Sequence of protein 1:
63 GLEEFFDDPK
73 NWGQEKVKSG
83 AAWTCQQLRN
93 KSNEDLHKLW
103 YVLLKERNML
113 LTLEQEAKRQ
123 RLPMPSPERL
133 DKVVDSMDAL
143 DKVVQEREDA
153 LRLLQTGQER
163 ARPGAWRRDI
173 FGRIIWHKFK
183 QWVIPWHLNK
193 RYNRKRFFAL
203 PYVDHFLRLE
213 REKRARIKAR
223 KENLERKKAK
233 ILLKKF

Interface contacts:
Residue T186 in protein 2 is in contact with residue S94 in protein 1 (closest heavy-atom distance 3.3 Å).
Residue Y216 in protein 2 interacts with residue Y194 in protein 1 (closest heavy-atom distance 3.8 Å).
Residue T186 in protein 2 contacts residue N92 in protein 1 (closest heavy-atom distance 3.7 Å).
Residue W215 in protein 2 is in contact with residue Q183 in protein 1 (closest heavy-atom distance 3.0 Å).
Residue V213 in protein 2 interacts with residue Q183 in protein 1 (closest heavy-atom distance 3.8 Å).
Residue Y214 in protein 2 contacts residue I186 in protein 1 (closest heavy-atom distance 3.2 Å).
Residue V46 in protein 2 contacts residue F238 in protein 1 (closest heavy-atom distance 3.6 Å).
Residue Y214 in protein 2 is in contact with residue Q183 in protein 1 (closest heavy-atom distance 4.0 Å).
Residue V46 in protein 2 contacts residue L234 in protein 1 (closest heavy-atom distance 3.5 Å).
Residue Y216 in protein 2 interacts with residue W188 in protein 1 (closest heavy-atom distance 3.2 Å).
Residue W215 in protein 2 is in contact with residue P165 in protein 1 (closest heavy-atom distance 4.0 Å).
Residue Y187 in protein 2 interacts with residue N92 in protein 1 (closest heavy-atom distance 3.1 Å).
Residue A182 in protein 2 interacts with residue K93 in protein 1 (closest heavy-atom distance 4.0 Å).
Residue E184 in protein 2 is in contact with residue K93 in protein 1 (closest heavy-atom distance 3.5 Å).
Residue V45 in protein 2 contacts residue L234 in protein 1 (closest heavy-atom distance 3.6 Å).
Residue T193 in protein 2 interacts with residue L153 in protein 1 (closest heavy-atom distance 3.1 Å).
Residue K175 in protein 2 is in contact with residue D69 in protein 1 (closest heavy-atom distance 4.3 Å).
Residue Y216 in protein 2 interacts with residue W184 in protein 1 (closest heavy-atom distance 2.6 Å).
Residue V213 in protein 2 is in contact with residue W184 in protein 1 (closest heavy-atom distance 3.8 Å).
Residue Y214 in protein 2 interacts with residue W184 in protein 1 (closest heavy-atom distance 2.9 Å).
Residue T177 in protein 2 is in contact with residue W85 in protein 1 (closest heavy-atom distance 3.4 Å).
Residue W215 in protein 2 interacts with residue F181 in protein 1 (closest heavy-atom distance 3.4 Å).
Residue L194 in protein 2 interacts with residue V146 in protein 1 (closest heavy-atom distance 3.8 Å).
Residue D176 in protein 2 interacts with residue G82 in protein 1 (closest heavy-atom distance 2.9 Å).
Residue T186 in protein 2 contacts residue D97 in protein 1 (closest heavy-atom distance 3.8 Å).
Residue L191 in protein 2 interacts with residue L156 in protein 1 (closest heavy-atom distance 3.4 Å).
Residue Y187 in protein 2 contacts residue R149 in protein 1 (closest heavy-atom distance 4.1 Å).
Residue Y216 in protein 2 interacts with residue P187 in protein 1 (closest heavy-atom distance 3.3 Å).
Residue W170 in protein 2 contacts residue G82 in protein 1 (closest heavy-atom distance 3.5 Å).
Residue T193 in protein 2 contacts residue E150 in protein 1 (closest heavy-atom distance 3.3 Å).
Residue Q195 in protein 2 contacts residue E150 in protein 1 (closest heavy-atom distance 2.7 Å).
Residue V198 in protein 2 contacts residue H99 in protein 1 (closest heavy-atom distance 3.6 Å).
Residue W215 in protein 2 contacts residue K182 in protein 1 (closest heavy-atom distance 3.9 Å).
Residue L194 in protein 2 is in contact with residue H99 in protein 1 (closest heavy-atom distance 4.3 Å).
Residue Y187 in protein 2 contacts residue K93 in protein 1 (closest heavy-atom distance 3.5 Å).
Residue K175 in protein 2 contacts residue M111 in protein 1 (closest heavy-atom distance 4.0 Å).
Residue A201 in protein 2 interacts with residue E96 in protein 1 (closest heavy-atom distance 3.7 Å).
Residue Y216 in protein 2 interacts with residue I186 in protein 1 (closest heavy-atom distance 2.9 Å).
Residue T193 in protein 2 contacts residue N95 in protein 1 (closest heavy-atom distance 3.4 Å).
Residue Y210 in protein 2 interacts with residue Q183 in protein 1 (closest heavy-atom distance 4.0 Å).
Residue R185 in protein 2 is in contact with residue N92 in protein 1 (closest heavy-atom distance 3.1 Å).
Residue V45 in protein 2 is in contact with residue F238 in protein 1 (closest heavy-atom distance 4.2 Å).
Residue Y214 in protein 2 contacts residue P187 in protein 1 (closest heavy-atom distance 3.3 Å).
Residue L194 in protein 2 interacts with residue N95 in protein 1 (closest heavy-atom distance 3.5 Å).
Residue W170 in protein 2 interacts with residue K80 in protein 1 (closest heavy-atom distance 4.1 Å).
Residue Y187 in protein 2 is in contact with residue R91 in protein 1 (closest heavy-atom distance 3.8 Å).
Residue K192 in protein 2 contacts residue L153 in protein 1 (closest heavy-atom distance 4.1 Å).
Residue E197 in protein 2 interacts with residue E96 in protein 1 (closest heavy-atom distance 3.4 Å).
Residue Y214 in protein 2 is in contact with residue V185 in protein 1 (closest heavy-atom distance 3.1 Å).
Residue R185 in protein 2 is in contact with residue K93 in protein 1 (closest heavy-atom distance 4.3 Å).
Residue V45 in protein 2 is in contact with residue K237 in protein 1 (closest heavy-atom distance 3.0 Å).
Residue W215 in protein 2 interacts with residue R164 in protein 1 (closest heavy-atom distance 4.0 Å).
Residue T186 in protein 2 contacts residue K93 in protein 1 (closest heavy-atom distance 3.9 Å).
Residue D181 in protein 2 is in contact with residue K93 in protein 1 (closest heavy-atom distance 3.3 Å).
Residue L191 in protein 2 is in contact with residue L153 in protein 1 (closest heavy-atom distance 3.6 Å).
Residue L191 in protein 2 contacts residue Q157 in protein 1 (closest heavy-atom distance 4.3 Å).
Residue Y216 in protein 2 is in contact with residue N191 in protein 1 (closest heavy-atom distance 3.7 Å).
Residue Y187 in protein 2 interacts with residue S94 in protein 1 (closest heavy-atom distance 3.7 Å).
Residue E197 in protein 2 is in contact with residue N95 in protein 1 (closest heavy-atom distance 2.7 Å).
Residue Y216 in protein 2 interacts with residue F181 in protein 1 (closest heavy-atom distance 3.3 Å).

These two protein chains interact to form a complex.

Sequence of protein 2:
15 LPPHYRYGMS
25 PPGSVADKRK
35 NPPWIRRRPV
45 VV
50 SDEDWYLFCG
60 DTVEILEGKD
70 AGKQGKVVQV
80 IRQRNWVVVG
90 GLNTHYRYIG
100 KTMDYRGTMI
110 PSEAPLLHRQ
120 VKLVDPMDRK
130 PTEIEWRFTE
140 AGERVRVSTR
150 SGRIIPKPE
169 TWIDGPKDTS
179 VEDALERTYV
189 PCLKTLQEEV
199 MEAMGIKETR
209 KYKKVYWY